The following describes two proteins that form a bound complex.

Sequence of protein 2:
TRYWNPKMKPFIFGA

Contacts between the two chains:
Residue P100 in protein 1 contacts residue F13 in protein 2 (closest heavy-atom distance 4.3 Å).
Residue D95 in protein 1 contacts residue P10 in protein 2 (closest heavy-atom distance 4.3 Å).
Residue P80 in protein 1 is in contact with residue G14 in protein 2 (closest heavy-atom distance 3.7 Å).
Residue A93 in protein 1 interacts with residue I12 in protein 2 (closest heavy-atom distance 4.6 Å).
Residue D95 in protein 1 is in contact with residue F11 in protein 2 (closest heavy-atom distance 4.8 Å).
Residue F117 in protein 1 contacts residue Y3 in protein 2 (closest heavy-atom distance 4.8 Å).
Residue E69 in protein 1 contacts residue T1 in protein 2 (closest heavy-atom distance 4.3 Å).
Residue N118 in protein 1 is in contact with residue T1 in protein 2 (closest heavy-atom distance 3.7 Å).
Residue L103 in protein 1 is in contact with residue I12 in protein 2 (closest heavy-atom distance 4.6 Å).
Residue M101 in protein 1 is in contact with residue Y3 in protein 2 (closest heavy-atom distance 4.2 Å).
Residue D95 in protein 1 is in contact with residue W4 in protein 2 (closest heavy-atom distance 5.0 Å).
Residue P80 in protein 1 contacts residue I12 in protein 2 (closest heavy-atom distance 3.5 Å).
Residue A93 in protein 1 contacts residue W4 in protein 2 (closest heavy-atom distance 4.2 Å).
Residue D95 in protein 1 interacts with residue K9 in protein 2 (closest heavy-atom distance 4.7 Å).
Residue Y92 in protein 1 contacts residue A15 in protein 2 (closest heavy-atom distance 4.5 Å).
Residue V74 in protein 1 interacts with residue I12 in protein 2 (closest heavy-atom distance 4.3 Å).
Residue F117 in protein 1 contacts residue T1 in protein 2 (closest heavy-atom distance 4.3 Å).
Residue Q90 in protein 1 is in contact with residue G14 in protein 2 (closest heavy-atom distance 4.9 Å).
Residue F79 in protein 1 interacts with residue I12 in protein 2 (closest heavy-atom distance 3.9 Å).
Residue Y92 in protein 1 is in contact with residue I12 in protein 2 (closest heavy-atom distance 3.3 Å).
Residue D95 in protein 1 interacts with residue M8 in protein 2 (closest heavy-atom distance 3.6 Å).
Residue D67 in protein 1 is in contact with residue T1 in protein 2 (closest heavy-atom distance 2.7 Å).
Residue Q72 in protein 1 contacts residue Y3 in protein 2 (closest heavy-atom distance 3.9 Å).
Residue F91 in protein 1 is in contact with residue I12 in protein 2 (closest heavy-atom distance 3.8 Å).
Residue A78 in protein 1 contacts residue F11 in protein 2 (closest heavy-atom distance 4.8 Å).
Residue E97 in protein 1 interacts with residue M8 in protein 2 (closest heavy-atom distance 4.8 Å).
Residue P80 in protein 1 is in contact with residue F13 in protein 2 (closest heavy-atom distance 4.0 Å).
Residue M96 in protein 1 contacts residue M8 in protein 2 (closest heavy-atom distance 3.6 Å).
Residue F91 in protein 1 contacts residue G14 in protein 2 (closest heavy-atom distance 3.5 Å).
Residue M96 in protein 1 interacts with residue K9 in protein 2 (closest heavy-atom distance 4.5 Å).
Residue Q72 in protein 1 is in contact with residue W4 in protein 2 (closest heavy-atom distance 3.5 Å).
Residue A93 in protein 1 contacts residue F11 in protein 2 (closest heavy-atom distance 3.4 Å).
Residue Y92 in protein 1 interacts with residue F13 in protein 2 (closest heavy-atom distance 3.0 Å).
Residue E69 in protein 1 contacts residue Y3 in protein 2 (closest heavy-atom distance 3.8 Å).
Residue Q94 in protein 1 interacts with residue F11 in protein 2 (closest heavy-atom distance 3.0 Å).
Residue E69 in protein 1 is in contact with residue R2 in protein 2 (closest heavy-atom distance 4.1 Å).
Residue G70 in protein 1 interacts with residue R2 in protein 2 (closest heavy-atom distance 3.7 Å).
Residue Q94 in protein 1 interacts with residue P10 in protein 2 (closest heavy-atom distance 3.2 Å).
Residue A78 in protein 1 is in contact with residue W4 in protein 2 (closest heavy-atom distance 4.7 Å).
Residue Q94 in protein 1 contacts residue K9 in protein 2 (closest heavy-atom distance 4.2 Å).
Residue Q94 in protein 1 interacts with residue F13 in protein 2 (closest heavy-atom distance 3.5 Å).
Residue F91 in protein 1 interacts with residue F13 in protein 2 (closest heavy-atom distance 3.6 Å).
Residue Y92 in protein 1 contacts residue F11 in protein 2 (closest heavy-atom distance 3.9 Å).
Residue F117 in protein 1 is in contact with residue R2 in protein 2 (closest heavy-atom distance 3.2 Å).
Residue A78 in protein 1 is in contact with residue I12 in protein 2 (closest heavy-atom distance 3.4 Å).
Residue V74 in protein 1 contacts residue W4 in protein 2 (closest heavy-atom distance 3.5 Å).
Residue F117 in protein 1 interacts with residue W4 in protein 2 (closest heavy-atom distance 4.4 Å).
Residue P75 in protein 1 is in contact with residue W4 in protein 2 (closest heavy-atom distance 4.8 Å).
Residue G70 in protein 1 is in contact with residue T1 in protein 2 (closest heavy-atom distance 3.9 Å).
Residue M101 in protein 1 is in contact with residue R2 in protein 2 (closest heavy-atom distance 4.2 Å).

Sequence of protein 1:
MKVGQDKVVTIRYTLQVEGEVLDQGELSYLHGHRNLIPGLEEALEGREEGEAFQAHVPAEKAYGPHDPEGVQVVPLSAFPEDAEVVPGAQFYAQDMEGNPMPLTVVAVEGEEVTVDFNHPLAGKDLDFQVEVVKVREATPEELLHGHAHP